Sequence of the first protein:
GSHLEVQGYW

Sequence of the second protein:
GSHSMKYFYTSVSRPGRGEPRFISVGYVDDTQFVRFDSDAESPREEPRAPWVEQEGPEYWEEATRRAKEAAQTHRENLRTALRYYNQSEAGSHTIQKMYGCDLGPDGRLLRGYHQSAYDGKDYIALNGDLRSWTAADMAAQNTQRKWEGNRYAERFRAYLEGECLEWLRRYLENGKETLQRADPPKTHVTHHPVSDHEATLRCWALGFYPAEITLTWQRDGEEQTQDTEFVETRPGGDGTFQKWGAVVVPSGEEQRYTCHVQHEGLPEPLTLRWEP

Residue-level contacts at the interface:
Residue I95 in the second protein is in contact with residue W10 in the first protein (closest heavy-atom distance 3.5 Å).
Residue Y99 in the second protein interacts with residue S2 in the first protein (closest heavy-atom distance 4.4 Å).
Residue Y99 in the second protein interacts with residue L4 in the first protein (closest heavy-atom distance 3.0 Å).
Residue E62 in the second protein is in contact with residue G1 in the first protein (closest heavy-atom distance 3.0 Å).
Residue A81 in the second protein is in contact with residue W10 in the first protein (closest heavy-atom distance 4.1 Å).
Residue Y59 in the second protein interacts with residue S2 in the first protein (closest heavy-atom distance 3.8 Å).
Residue A63 in the second protein is in contact with residue H3 in the first protein (closest heavy-atom distance 4.0 Å).
Residue S24 in the second protein is in contact with residue H3 in the first protein (closest heavy-atom distance 3.5 Å).
Residue W147 in the second protein interacts with residue G8 in the first protein (closest heavy-atom distance 3.5 Å).
Residue Y7 in the second protein interacts with residue S2 in the first protein (closest heavy-atom distance 2.6 Å).
Residue Y159 in the second protein interacts with residue L4 in the first protein (closest heavy-atom distance 3.5 Å).
Residue Y152 in the second protein interacts with residue Q7 in the first protein (closest heavy-atom distance 3.8 Å).
Residue T143 in the second protein contacts residue W10 in the first protein (closest heavy-atom distance 2.8 Å).
Residue W167 in the second protein contacts residue S2 in the first protein (closest heavy-atom distance 3.9 Å).
Residue Y152 in the second protein interacts with residue G8 in the first protein (closest heavy-atom distance 3.4 Å).
Residue N77 in the second protein contacts residue G8 in the first protein (closest heavy-atom distance 3.3 Å).
Residue S116 in the second protein contacts residue W10 in the first protein (closest heavy-atom distance 3.7 Å).
Residue E163 in the second protein interacts with residue G1 in the first protein (closest heavy-atom distance 3.1 Å).
Residue Y159 in the second protein contacts residue H3 in the first protein (closest heavy-atom distance 4.5 Å).
Residue E45 in the second protein is in contact with residue H3 in the first protein (closest heavy-atom distance 2.7 Å).
Residue T73 in the second protein contacts residue Y9 in the first protein (closest heavy-atom distance 3.8 Å).
Residue Y159 in the second protein is in contact with residue S2 in the first protein (closest heavy-atom distance 2.7 Å).
Residue Y7 in the second protein interacts with residue H3 in the first protein (closest heavy-atom distance 3.4 Å).
Residue K97 in the second protein contacts residue L4 in the first protein (closest heavy-atom distance 4.1 Å).
Residue Y152 in the second protein contacts residue L4 in the first protein (closest heavy-atom distance 3.7 Å).
Residue Y84 in the second protein interacts with residue W10 in the first protein (closest heavy-atom distance 2.6 Å).
Residue E69 in the second protein interacts with residue Q7 in the first protein (closest heavy-atom distance 3.2 Å).
Residue T73 in the second protein interacts with residue Q7 in the first protein (closest heavy-atom distance 2.7 Å).
Residue Y171 in the second protein is in contact with residue S2 in the first protein (closest heavy-atom distance 2.7 Å).
Residue R66 in the second protein is in contact with residue S2 in the first protein (closest heavy-atom distance 4.2 Å).
Residue E69 in the second protein interacts with residue E5 in the first protein (closest heavy-atom distance 4.2 Å).
Residue R66 in the second protein interacts with residue H3 in the first protein (closest heavy-atom distance 2.5 Å).
Residue Y118 in the second protein interacts with residue W10 in the first protein (closest heavy-atom distance 3.8 Å).
Residue T143 in the second protein is in contact with residue Y9 in the first protein (closest heavy-atom distance 4.1 Å).
Residue N77 in the second protein interacts with residue W10 in the first protein (closest heavy-atom distance 2.8 Å).
Residue R66 in the second protein interacts with residue E5 in the first protein (closest heavy-atom distance 3.4 Å).
Residue R155 in the second protein interacts with residue V6 in the first protein (closest heavy-atom distance 4.0 Å).
Residue T80 in the second protein is in contact with residue W10 in the first protein (closest heavy-atom distance 3.6 Å).
Residue K146 in the second protein contacts residue W10 in the first protein (closest heavy-atom distance 3.6 Å).
Residue Y152 in the second protein contacts residue V6 in the first protein (closest heavy-atom distance 3.2 Å).
Residue M5 in the second protein contacts residue S2 in the first protein (closest heavy-atom distance 3.8 Å).
Residue W147 in the second protein contacts residue W10 in the first protein (closest heavy-atom distance 4.0 Å).
Residue A67 in the second protein contacts residue H3 in the first protein (closest heavy-atom distance 4.4 Å).
Residue Y9 in the second protein contacts residue L4 in the first protein (closest heavy-atom distance 4.4 Å).
Residue R66 in the second protein interacts with residue G1 in the first protein (closest heavy-atom distance 3.1 Å).
Residue E62 in the second protein contacts residue S2 in the first protein (closest heavy-atom distance 4.5 Å).
Residue A117 in the second protein contacts residue W10 in the first protein (closest heavy-atom distance 4.4 Å).
Residue K146 in the second protein contacts residue Y9 in the first protein (closest heavy-atom distance 3.3 Å).
Residue W147 in the second protein is in contact with residue Y9 in the first protein (closest heavy-atom distance 2.8 Å).
Residue Y9 in the second protein contacts residue H3 in the first protein (closest heavy-atom distance 2.8 Å).
Residue F156 in the second protein is in contact with residue L4 in the first protein (closest heavy-atom distance 3.9 Å).
Residue T73 in the second protein contacts residue G8 in the first protein (closest heavy-atom distance 3.8 Å).
Residue Y123 in the second protein contacts residue W10 in the first protein (closest heavy-atom distance 3.4 Å).
Residue A70 in the second protein contacts residue Q7 in the first protein (closest heavy-atom distance 3.8 Å).
Residue N77 in the second protein interacts with residue Y9 in the first protein (closest heavy-atom distance 3.3 Å).
Residue Y99 in the second protein is in contact with residue H3 in the first protein (closest heavy-atom distance 3.8 Å).
Residue W167 in the second protein is in contact with residue G1 in the first protein (closest heavy-atom distance 3.2 Å).
Residue E76 in the second protein interacts with residue Y9 in the first protein (closest heavy-atom distance 3.9 Å).
Residue F33 in the second protein is in contact with residue S2 in the first protein (closest heavy-atom distance 4.4 Å).
Residue N142 in the second protein is in contact with residue W10 in the first protein (closest heavy-atom distance 4.5 Å).

These two protein chains interact to form a complex.